Sequence of protein 1:
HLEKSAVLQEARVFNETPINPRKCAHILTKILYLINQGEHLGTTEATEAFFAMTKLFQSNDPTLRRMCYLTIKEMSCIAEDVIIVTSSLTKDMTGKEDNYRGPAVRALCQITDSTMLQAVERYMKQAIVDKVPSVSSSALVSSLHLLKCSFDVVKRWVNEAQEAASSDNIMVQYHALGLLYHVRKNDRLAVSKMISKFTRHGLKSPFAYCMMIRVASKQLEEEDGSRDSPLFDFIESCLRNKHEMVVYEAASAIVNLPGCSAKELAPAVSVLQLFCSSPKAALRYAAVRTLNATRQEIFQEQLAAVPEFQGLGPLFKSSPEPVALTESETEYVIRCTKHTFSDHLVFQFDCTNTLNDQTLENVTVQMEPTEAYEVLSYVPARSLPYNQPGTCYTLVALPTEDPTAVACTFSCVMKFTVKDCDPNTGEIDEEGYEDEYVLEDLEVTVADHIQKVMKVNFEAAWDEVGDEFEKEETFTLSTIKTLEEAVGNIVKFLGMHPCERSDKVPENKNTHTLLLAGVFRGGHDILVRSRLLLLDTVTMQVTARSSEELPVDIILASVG

Sequence of protein 2:
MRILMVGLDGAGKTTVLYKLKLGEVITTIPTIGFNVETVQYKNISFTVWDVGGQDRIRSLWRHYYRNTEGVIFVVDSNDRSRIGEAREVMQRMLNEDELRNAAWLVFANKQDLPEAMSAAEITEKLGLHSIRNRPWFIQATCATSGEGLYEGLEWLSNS

These two protein chains interact to form a complex.

Contacts between the two chains:
Residue I104 in protein 1 contacts residue G50 in protein 2 (closest heavy-atom distance 3.3 Å).
Residue T106 in protein 1 interacts with residue I49 in protein 2 (closest heavy-atom distance 5.0 Å).
Residue S107 in protein 1 is in contact with residue F51 in protein 2 (closest heavy-atom distance 4.2 Å).
Residue F71 in protein 1 is in contact with residue H80 in protein 2 (closest heavy-atom distance 4.7 Å).
Residue I104 in protein 1 contacts residue F51 in protein 2 (closest heavy-atom distance 4.1 Å).
Residue F77 in protein 1 is in contact with residue V53 in protein 2 (closest heavy-atom distance 4.2 Å).
Residue I104 in protein 1 contacts residue I49 in protein 2 (closest heavy-atom distance 4.6 Å).
Residue T106 in protein 1 interacts with residue G50 in protein 2 (closest heavy-atom distance 3.3 Å).
Residue I103 in protein 1 is in contact with residue G50 in protein 2 (closest heavy-atom distance 3.2 Å).
Residue I103 in protein 1 contacts residue F51 in protein 2 (closest heavy-atom distance 4.8 Å).
Residue S108 in protein 1 is in contact with residue G50 in protein 2 (closest heavy-atom distance 3.3 Å).
Residue S107 in protein 1 interacts with residue I49 in protein 2 (closest heavy-atom distance 4.3 Å).
Residue I103 in protein 1 contacts residue I49 in protein 2 (closest heavy-atom distance 2.9 Å).
Residue V105 in protein 1 is in contact with residue G50 in protein 2 (closest heavy-atom distance 4.4 Å).
Residue S107 in protein 1 contacts residue G50 in protein 2 (closest heavy-atom distance 2.2 Å).